Sequence of the second protein:
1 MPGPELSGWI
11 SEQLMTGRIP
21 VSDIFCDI

Interface contacts:
Residue H290 in the first protein is in contact with residue P2 in the second protein (closest heavy-atom distance 4.2 Å).
Residue K220 in the first protein interacts with residue S7 in the second protein (closest heavy-atom distance 4.1 Å).
Residue L247 in the first protein is in contact with residue M15 in the second protein (closest heavy-atom distance 3.8 Å).
Residue L214 in the first protein is in contact with residue S11 in the second protein (closest heavy-atom distance 3.8 Å).
Residue A257 in the first protein interacts with residue M15 in the second protein (closest heavy-atom distance 3.0 Å).
Residue L218 in the first protein is in contact with residue I10 in the second protein (closest heavy-atom distance 3.6 Å).
Residue D215 in the first protein is in contact with residue G8 in the second protein (closest heavy-atom distance 3.2 Å).
Residue A251 in the first protein contacts residue L14 in the second protein (closest heavy-atom distance 3.4 Å).
Residue R232 in the first protein contacts residue C26 in the second protein (closest heavy-atom distance 2.8 Å).
Residue R232 in the first protein contacts residue I24 in the second protein (closest heavy-atom distance 3.4 Å).
Residue L218 in the first protein interacts with residue E5 in the second protein (closest heavy-atom distance 4.2 Å).
Residue L227 in the first protein is in contact with residue I24 in the second protein (closest heavy-atom distance 3.7 Å).
Residue R226 in the first protein interacts with residue I24 in the second protein (closest heavy-atom distance 4.1 Å).
Residue K220 in the first protein contacts residue E5 in the second protein (closest heavy-atom distance 3.6 Å).
Residue H216 in the first protein is in contact with residue P4 in the second protein (closest heavy-atom distance 4.0 Å).
Residue E222 in the first protein contacts residue P2 in the second protein (closest heavy-atom distance 3.9 Å).
Residue Q318 in the first protein is in contact with residue P2 in the second protein (closest heavy-atom distance 2.7 Å).
Residue Q318 in the first protein is in contact with residue M1 in the second protein (closest heavy-atom distance 3.2 Å).
Residue L247 in the first protein is in contact with residue L14 in the second protein (closest heavy-atom distance 3.9 Å).
Residue K211 in the first protein contacts residue M15 in the second protein (closest heavy-atom distance 3.7 Å).
Residue E255 in the first protein is in contact with residue T16 in the second protein (closest heavy-atom distance 3.8 Å).
Residue F204 in the first protein is in contact with residue M15 in the second protein (closest heavy-atom distance 4.0 Å).
Residue L227 in the first protein contacts residue F25 in the second protein (closest heavy-atom distance 3.1 Å).
Residue H290 in the first protein is in contact with residue P4 in the second protein (closest heavy-atom distance 3.3 Å).
Residue D215 in the first protein is in contact with residue E5 in the second protein (closest heavy-atom distance 3.2 Å).
Residue V286 in the first protein contacts residue P4 in the second protein (closest heavy-atom distance 4.3 Å).
Residue K211 in the first protein is in contact with residue S11 in the second protein (closest heavy-atom distance 3.6 Å).
Residue L250 in the first protein contacts residue M15 in the second protein (closest heavy-atom distance 4.0 Å).
Residue N241 in the first protein is in contact with residue D27 in the second protein (closest heavy-atom distance 3.5 Å).
Residue A251 in the first protein is in contact with residue M15 in the second protein (closest heavy-atom distance 3.4 Å).
Residue V225 in the first protein is in contact with residue I24 in the second protein (closest heavy-atom distance 3.5 Å).
Residue G254 in the first protein interacts with residue T16 in the second protein (closest heavy-atom distance 3.3 Å).
Residue S248 in the first protein contacts residue V21 in the second protein (closest heavy-atom distance 3.1 Å).
Residue L247 in the first protein is in contact with residue V21 in the second protein (closest heavy-atom distance 3.4 Å).
Residue D215 in the first protein is in contact with residue P4 in the second protein (closest heavy-atom distance 3.9 Å).
Residue F204 in the first protein contacts residue E12 in the second protein (closest heavy-atom distance 3.8 Å).
Residue E325 in the first protein is in contact with residue M1 in the second protein (closest heavy-atom distance 4.3 Å).
Residue L247 in the first protein contacts residue F25 in the second protein (closest heavy-atom distance 4.2 Å).
Residue K220 in the first protein interacts with residue P2 in the second protein (closest heavy-atom distance 3.5 Å).
Residue V240 in the first protein contacts residue F25 in the second protein (closest heavy-atom distance 3.9 Å).
Residue K211 in the first protein is in contact with residue G8 in the second protein (closest heavy-atom distance 3.4 Å).
Residue L207 in the first protein contacts residue M15 in the second protein (closest heavy-atom distance 4.1 Å).
Residue K244 in the first protein interacts with residue V21 in the second protein (closest heavy-atom distance 3.9 Å).
Residue E255 in the first protein is in contact with residue R18 in the second protein (closest heavy-atom distance 2.9 Å).
Residue K237 in the first protein interacts with residue D27 in the second protein (closest heavy-atom distance 3.1 Å).
Residue H290 in the first protein is in contact with residue G3 in the second protein (closest heavy-atom distance 3.7 Å).
Residue A251 in the first protein contacts residue G17 in the second protein (closest heavy-atom distance 4.0 Å).
Residue L218 in the first protein contacts residue S11 in the second protein (closest heavy-atom distance 4.3 Å).
Residue Q219 in the first protein contacts residue G3 in the second protein (closest heavy-atom distance 3.6 Å).
Residue K211 in the first protein contacts residue E12 in the second protein (closest heavy-atom distance 3.3 Å).
Residue K220 in the first protein interacts with residue P4 in the second protein (closest heavy-atom distance 4.3 Å).
Residue A257 in the first protein contacts residue T16 in the second protein (closest heavy-atom distance 4.1 Å).
Residue L218 in the first protein contacts residue P4 in the second protein (closest heavy-atom distance 3.7 Å).
Residue K244 in the first protein interacts with residue S22 in the second protein (closest heavy-atom distance 4.0 Å).
Residue A251 in the first protein is in contact with residue T16 in the second protein (closest heavy-atom distance 3.3 Å).
Residue K220 in the first protein is in contact with residue G3 in the second protein (closest heavy-atom distance 2.7 Å).
Residue V225 in the first protein contacts residue I10 in the second protein (closest heavy-atom distance 4.2 Å).
Residue K244 in the first protein interacts with residue F25 in the second protein (closest heavy-atom distance 3.1 Å).
Residue R203 in the first protein interacts with residue E12 in the second protein (closest heavy-atom distance 2.9 Å).
Residue D215 in the first protein contacts residue S11 in the second protein (closest heavy-atom distance 2.3 Å).

Sequence of the first protein:
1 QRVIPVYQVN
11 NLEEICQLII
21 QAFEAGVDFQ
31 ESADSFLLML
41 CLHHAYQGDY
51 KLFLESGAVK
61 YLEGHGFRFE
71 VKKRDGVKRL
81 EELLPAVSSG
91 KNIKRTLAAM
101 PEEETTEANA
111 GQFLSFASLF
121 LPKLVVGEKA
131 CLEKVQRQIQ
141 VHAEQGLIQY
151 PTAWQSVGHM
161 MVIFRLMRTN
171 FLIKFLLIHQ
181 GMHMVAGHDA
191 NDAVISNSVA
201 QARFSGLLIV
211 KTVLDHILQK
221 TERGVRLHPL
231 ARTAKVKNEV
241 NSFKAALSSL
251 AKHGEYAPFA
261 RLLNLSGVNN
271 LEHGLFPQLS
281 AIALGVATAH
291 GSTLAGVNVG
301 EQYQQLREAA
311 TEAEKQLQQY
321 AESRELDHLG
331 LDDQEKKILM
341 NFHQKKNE

This data describes a binding interaction between two proteins.